Sequence of chain A:
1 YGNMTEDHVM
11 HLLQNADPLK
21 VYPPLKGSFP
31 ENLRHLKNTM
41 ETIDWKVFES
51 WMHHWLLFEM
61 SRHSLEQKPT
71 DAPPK

These two protein chains interact to form a complex.

Sequence of chain B:
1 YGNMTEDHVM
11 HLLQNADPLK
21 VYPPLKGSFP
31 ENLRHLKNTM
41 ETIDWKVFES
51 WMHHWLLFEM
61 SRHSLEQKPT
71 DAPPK

Interface contacts:
Residue L57 in chain B interacts with residue L36 in chain A (closest heavy-atom distance 2.9 Å).
Residue S61 in chain B is in contact with residue F29 in chain A (closest heavy-atom distance 2.8 Å).
Residue H53 in chain B is in contact with residue M40 in chain A (closest heavy-atom distance 3.4 Å).
Residue F58 in chain B contacts residue F29 in chain A (closest heavy-atom distance 3.5 Å).
Residue Y1 in chain B interacts with residue R62 in chain A (closest heavy-atom distance 2.9 Å).
Residue F58 in chain B contacts residue F48 in chain A (closest heavy-atom distance 3.2 Å).
Residue F58 in chain B is in contact with residue M52 in chain A (closest heavy-atom distance 3.3 Å).
Residue V9 in chain B is in contact with residue F58 in chain A (closest heavy-atom distance 3.1 Å).
Residue E49 in chain B contacts residue L13 in chain A (closest heavy-atom distance 2.6 Å).
Residue L57 in chain B interacts with residue Y22 in chain A (closest heavy-atom distance 3.6 Å).
Residue E59 in chain B is in contact with residue E6 in chain A (closest heavy-atom distance 2.4 Å).
Residue H54 in chain B is in contact with residue D44 in chain A (closest heavy-atom distance 2.8 Å).
Residue K46 in chain B contacts residue D17 in chain A (closest heavy-atom distance 2.9 Å).
Residue F29 in chain B is in contact with residue V9 in chain A (closest heavy-atom distance 3.2 Å).
Residue E59 in chain B is in contact with residue Y1 in chain A (closest heavy-atom distance 3.2 Å).
Residue W55 in chain B is in contact with residue V9 in chain A (closest heavy-atom distance 3.2 Å).
Residue H54 in chain B interacts with residue V47 in chain A (closest heavy-atom distance 3.1 Å).
Residue M60 in chain B is in contact with residue L25 in chain A (closest heavy-atom distance 3.5 Å).
Residue H54 in chain B is in contact with residue F48 in chain A (closest heavy-atom distance 3.0 Å).
Residue W55 in chain B is in contact with residue Y1 in chain A (closest heavy-atom distance 3.8 Å).
Residue M60 in chain B contacts residue P23 in chain A (closest heavy-atom distance 3.1 Å).
Residue L57 in chain B is in contact with residue L25 in chain A (closest heavy-atom distance 3.9 Å).
Residue H53 in chain B interacts with residue K20 in chain A (closest heavy-atom distance 3.1 Å).
Residue L56 in chain B is in contact with residue L13 in chain A (closest heavy-atom distance 3.9 Å).
Residue S61 in chain B is in contact with residue S28 in chain A (closest heavy-atom distance 4.0 Å).
Residue M52 in chain B interacts with residue V9 in chain A (closest heavy-atom distance 3.6 Å).
Residue H53 in chain B is in contact with residue Y22 in chain A (closest heavy-atom distance 2.9 Å).
Residue S61 in chain B contacts residue L25 in chain A (closest heavy-atom distance 3.5 Å).
Residue W55 in chain B interacts with residue E6 in chain A (closest heavy-atom distance 3.4 Å).
Residue L56 in chain B is in contact with residue M10 in chain A (closest heavy-atom distance 3.1 Å).
Residue F29 in chain B contacts residue T5 in chain A (closest heavy-atom distance 3.5 Å).
Residue P30 in chain B is in contact with residue H8 in chain A (closest heavy-atom distance 2.8 Å).
Residue H54 in chain B interacts with residue M40 in chain A (closest heavy-atom distance 4.0 Å).
Residue L57 in chain B contacts residue F48 in chain A (closest heavy-atom distance 3.5 Å).
Residue H63 in chain B interacts with residue E6 in chain A (closest heavy-atom distance 3.6 Å).
Residue S61 in chain B is in contact with residue L33 in chain A (closest heavy-atom distance 4.0 Å).
Residue H53 in chain B is in contact with residue V21 in chain A (closest heavy-atom distance 3.5 Å).
Residue W55 in chain B contacts residue W51 in chain A (closest heavy-atom distance 3.0 Å).
Residue M60 in chain B contacts residue E6 in chain A (closest heavy-atom distance 3.7 Å).
Residue F58 in chain B is in contact with residue W51 in chain A (closest heavy-atom distance 3.8 Å).
Residue E49 in chain B interacts with residue L12 in chain A (closest heavy-atom distance 2.6 Å).
Residue L56 in chain B is in contact with residue Y22 in chain A (closest heavy-atom distance 3.3 Å).
Residue W55 in chain B is in contact with residue T5 in chain A (closest heavy-atom distance 3.2 Å).
Residue S61 in chain B is in contact with residue N32 in chain A (closest heavy-atom distance 2.5 Å).
Residue H63 in chain B interacts with residue N3 in chain A (closest heavy-atom distance 3.4 Å).
Residue M52 in chain B interacts with residue L13 in chain A (closest heavy-atom distance 3.6 Å).
Residue T5 in chain B is in contact with residue F58 in chain A (closest heavy-atom distance 3.3 Å).
Residue F29 in chain B contacts residue H8 in chain A (closest heavy-atom distance 3.4 Å).
Residue R34 in chain B interacts with residue L12 in chain A (closest heavy-atom distance 3.8 Å).
Residue E49 in chain B is in contact with residue A16 in chain A (closest heavy-atom distance 2.7 Å).
Residue L33 in chain B is in contact with residue L12 in chain A (closest heavy-atom distance 3.2 Å).
Residue M60 in chain B is in contact with residue Y22 in chain A (closest heavy-atom distance 3.4 Å).
Residue W51 in chain B contacts residue W51 in chain A (closest heavy-atom distance 2.7 Å).
Residue W45 in chain B interacts with residue A16 in chain A (closest heavy-atom distance 3.8 Å).
Residue L57 in chain B is in contact with residue M40 in chain A (closest heavy-atom distance 3.5 Å).
Residue L56 in chain B interacts with residue E6 in chain A (closest heavy-atom distance 2.9 Å).
Residue R62 in chain B is in contact with residue F29 in chain A (closest heavy-atom distance 3.2 Å).
Residue H53 in chain B is in contact with residue L13 in chain A (closest heavy-atom distance 3.4 Å).
Residue H54 in chain B interacts with residue W51 in chain A (closest heavy-atom distance 3.0 Å).
Residue F58 in chain B contacts residue W55 in chain A (closest heavy-atom distance 3.1 Å).